Interface contacts:
Residue L422 in chain B interacts with residue L23 in chain A (closest heavy-atom distance 4.7 Å).
Residue M430 in chain B interacts with residue F13 in chain A (closest heavy-atom distance 3.6 Å).
Residue K415 in chain B interacts with residue L23 in chain A (closest heavy-atom distance 3.6 Å).
Residue L419 in chain B contacts residue V20 in chain A (closest heavy-atom distance 4.6 Å).
Residue M437 in chain B interacts with residue V9 in chain A (closest heavy-atom distance 4.1 Å).
Residue M430 in chain B is in contact with residue L16 in chain A (closest heavy-atom distance 3.8 Å).
Residue K415 in chain B interacts with residue N25 in chain A (closest heavy-atom distance 3.8 Å).
Residue L419 in chain B interacts with residue L23 in chain A (closest heavy-atom distance 3.8 Å).
Residue A418 in chain B contacts residue L23 in chain A (closest heavy-atom distance 4.3 Å).
Residue K415 in chain B contacts residue A26 in chain A (closest heavy-atom distance 3.7 Å).
Residue K415 in chain B is in contact with residue I24 in chain A (closest heavy-atom distance 2.5 Å).
Residue M437 in chain B is in contact with residue V5 in chain A (closest heavy-atom distance 4.8 Å).

Sequence of chain B:
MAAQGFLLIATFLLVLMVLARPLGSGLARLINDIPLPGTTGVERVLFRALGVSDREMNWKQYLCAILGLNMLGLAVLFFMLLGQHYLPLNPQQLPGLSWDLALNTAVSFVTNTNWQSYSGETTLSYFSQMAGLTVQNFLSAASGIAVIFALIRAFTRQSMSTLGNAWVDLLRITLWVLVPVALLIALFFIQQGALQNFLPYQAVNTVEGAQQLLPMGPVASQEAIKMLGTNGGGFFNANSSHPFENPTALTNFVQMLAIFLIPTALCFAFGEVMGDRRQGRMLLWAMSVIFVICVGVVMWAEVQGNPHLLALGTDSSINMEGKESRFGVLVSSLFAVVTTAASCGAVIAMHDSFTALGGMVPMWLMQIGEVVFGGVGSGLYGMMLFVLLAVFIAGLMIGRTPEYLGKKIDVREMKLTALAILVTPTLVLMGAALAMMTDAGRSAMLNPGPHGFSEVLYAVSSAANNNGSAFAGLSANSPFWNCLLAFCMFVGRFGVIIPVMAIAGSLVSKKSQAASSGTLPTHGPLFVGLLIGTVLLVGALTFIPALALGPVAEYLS

These two protein chains interact to form a complex.

Sequence of chain A:
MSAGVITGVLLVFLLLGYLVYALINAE